These two protein chains interact to form a complex.

Sequence of the first protein:
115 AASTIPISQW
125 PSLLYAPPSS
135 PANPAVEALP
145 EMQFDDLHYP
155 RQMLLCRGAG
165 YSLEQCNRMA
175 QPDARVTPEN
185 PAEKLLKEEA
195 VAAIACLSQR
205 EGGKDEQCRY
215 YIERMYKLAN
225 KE

Sequence of the second protein:
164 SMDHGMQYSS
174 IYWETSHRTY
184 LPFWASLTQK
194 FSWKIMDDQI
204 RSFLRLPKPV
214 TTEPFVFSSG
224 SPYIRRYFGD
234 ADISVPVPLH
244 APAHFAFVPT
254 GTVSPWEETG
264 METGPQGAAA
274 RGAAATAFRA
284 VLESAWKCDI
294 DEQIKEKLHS

Contacts between the two chains:
Residue A276 in the second protein interacts with residue D150 in the first protein (closest heavy-atom distance 3.3 Å).
Residue A276 in the second protein is in contact with residue F148 in the first protein (closest heavy-atom distance 3.6 Å).
Residue A276 in the second protein interacts with residue D149 in the first protein (closest heavy-atom distance 4.2 Å).
Residue A277 in the second protein contacts residue D150 in the first protein (closest heavy-atom distance 4.5 Å).
Residue A272 in the second protein interacts with residue P154 in the first protein (closest heavy-atom distance 4.6 Å).
Residue A277 in the second protein interacts with residue F148 in the first protein (closest heavy-atom distance 3.5 Å).
Residue G275 in the second protein interacts with residue D150 in the first protein (closest heavy-atom distance 4.0 Å).